The following describes two proteins that form a bound complex.

Sequence of protein 2:
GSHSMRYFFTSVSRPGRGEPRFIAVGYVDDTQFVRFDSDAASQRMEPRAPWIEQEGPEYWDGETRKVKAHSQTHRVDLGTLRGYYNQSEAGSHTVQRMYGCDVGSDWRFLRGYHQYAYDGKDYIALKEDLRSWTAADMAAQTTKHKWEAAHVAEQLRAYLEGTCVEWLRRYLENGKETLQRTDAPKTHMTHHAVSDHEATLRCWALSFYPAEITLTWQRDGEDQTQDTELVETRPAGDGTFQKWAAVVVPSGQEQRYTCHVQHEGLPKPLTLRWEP

Residue-level contacts at the interface:
Residue L156 in protein 2 is in contact with residue I5 in protein 1 (closest heavy-atom distance 3.9 Å).
Residue K146 in protein 2 is in contact with residue V10 in protein 1 (closest heavy-atom distance 3.2 Å).
Residue T73 in protein 2 is in contact with residue I7 in protein 1 (closest heavy-atom distance 3.7 Å).
Residue V76 in protein 2 contacts residue P9 in protein 1 (closest heavy-atom distance 4.0 Å).
Residue T73 in protein 2 is in contact with residue P9 in protein 1 (closest heavy-atom distance 3.6 Å).
Residue Y84 in protein 2 interacts with residue V10 in protein 1 (closest heavy-atom distance 3.1 Å).
Residue H114 in protein 2 interacts with residue G6 in protein 1 (closest heavy-atom distance 4.8 Å).
Residue E63 in protein 2 is in contact with residue M1 in protein 1 (closest heavy-atom distance 3.2 Å).
Residue W167 in protein 2 contacts residue M1 in protein 1 (closest heavy-atom distance 3.4 Å).
Residue H70 in protein 2 contacts residue T2 in protein 1 (closest heavy-atom distance 4.0 Å).
Residue Y159 in protein 2 is in contact with residue T2 in protein 1 (closest heavy-atom distance 3.7 Å).
Residue Y99 in protein 2 contacts residue I7 in protein 1 (closest heavy-atom distance 4.0 Å).
Residue T163 in protein 2 contacts residue M1 in protein 1 (closest heavy-atom distance 4.2 Å).
Residue Y59 in protein 2 interacts with residue M1 in protein 1 (closest heavy-atom distance 4.5 Å).
Residue M5 in protein 2 is in contact with residue M1 in protein 1 (closest heavy-atom distance 3.8 Å).
Residue W147 in protein 2 is in contact with residue P9 in protein 1 (closest heavy-atom distance 3.4 Å).
Residue Y159 in protein 2 is in contact with residue I5 in protein 1 (closest heavy-atom distance 4.2 Å).
Residue T73 in protein 2 contacts residue L8 in protein 1 (closest heavy-atom distance 3.6 Å).
Residue Y116 in protein 2 interacts with residue V10 in protein 1 (closest heavy-atom distance 3.6 Å).
Residue Y159 in protein 2 contacts residue S3 in protein 1 (closest heavy-atom distance 3.4 Å).
Residue L81 in protein 2 is in contact with residue V10 in protein 1 (closest heavy-atom distance 3.8 Å).
Residue R97 in protein 2 interacts with residue I7 in protein 1 (closest heavy-atom distance 3.8 Å).
Residue K66 in protein 2 contacts residue T2 in protein 1 (closest heavy-atom distance 2.7 Å).
Residue Y99 in protein 2 interacts with residue S3 in protein 1 (closest heavy-atom distance 2.9 Å).
Residue V152 in protein 2 interacts with residue G6 in protein 1 (closest heavy-atom distance 3.5 Å).
Residue W147 in protein 2 is in contact with residue L8 in protein 1 (closest heavy-atom distance 3.6 Å).
Residue L156 in protein 2 contacts residue G6 in protein 1 (closest heavy-atom distance 3.4 Å).
Residue Y7 in protein 2 is in contact with residue T2 in protein 1 (closest heavy-atom distance 3.6 Å).
Residue T143 in protein 2 interacts with residue V10 in protein 1 (closest heavy-atom distance 2.7 Å).
Residue H70 in protein 2 contacts residue S3 in protein 1 (closest heavy-atom distance 3.3 Å).
Residue V67 in protein 2 interacts with residue T2 in protein 1 (closest heavy-atom distance 4.6 Å).
Residue W147 in protein 2 contacts residue V10 in protein 1 (closest heavy-atom distance 4.0 Å).
Residue A150 in protein 2 interacts with residue L8 in protein 1 (closest heavy-atom distance 3.6 Å).
Residue V152 in protein 2 interacts with residue L8 in protein 1 (closest heavy-atom distance 3.9 Å).
Residue Y123 in protein 2 is in contact with residue V10 in protein 1 (closest heavy-atom distance 4.3 Å).
Residue D77 in protein 2 contacts residue L8 in protein 1 (closest heavy-atom distance 4.5 Å).
Residue K146 in protein 2 is in contact with residue P9 in protein 1 (closest heavy-atom distance 4.2 Å).
Residue L156 in protein 2 is in contact with residue I7 in protein 1 (closest heavy-atom distance 3.9 Å).
Residue H114 in protein 2 is in contact with residue I7 in protein 1 (closest heavy-atom distance 4.5 Å).
Residue L156 in protein 2 contacts residue S3 in protein 1 (closest heavy-atom distance 4.9 Å).
Residue D77 in protein 2 is in contact with residue V10 in protein 1 (closest heavy-atom distance 2.7 Å).
Residue Y159 in protein 2 contacts residue M1 in protein 1 (closest heavy-atom distance 2.6 Å).
Residue Q155 in protein 2 interacts with residue G6 in protein 1 (closest heavy-atom distance 3.1 Å).
Residue K66 in protein 2 contacts residue M1 in protein 1 (closest heavy-atom distance 3.6 Å).
Residue Q155 in protein 2 interacts with residue L8 in protein 1 (closest heavy-atom distance 4.5 Å).
Residue H70 in protein 2 is in contact with residue I7 in protein 1 (closest heavy-atom distance 3.9 Å).
Residue M45 in protein 2 interacts with residue T2 in protein 1 (closest heavy-atom distance 4.2 Å).
Residue K66 in protein 2 contacts residue A4 in protein 1 (closest heavy-atom distance 3.7 Å).
Residue Y171 in protein 2 is in contact with residue M1 in protein 1 (closest heavy-atom distance 3.3 Å).
Residue K66 in protein 2 is in contact with residue S3 in protein 1 (closest heavy-atom distance 4.0 Å).
Residue E63 in protein 2 interacts with residue T2 in protein 1 (closest heavy-atom distance 2.9 Å).
Residue Q155 in protein 2 interacts with residue I5 in protein 1 (closest heavy-atom distance 3.3 Å).
Residue Y99 in protein 2 contacts residue T2 in protein 1 (closest heavy-atom distance 3.5 Å).
Residue D77 in protein 2 interacts with residue P9 in protein 1 (closest heavy-atom distance 3.2 Å).
Residue F9 in protein 2 interacts with residue T2 in protein 1 (closest heavy-atom distance 4.1 Å).
Residue Y7 in protein 2 contacts residue M1 in protein 1 (closest heavy-atom distance 3.1 Å).
Residue T80 in protein 2 is in contact with residue V10 in protein 1 (closest heavy-atom distance 3.4 Å).
Residue R97 in protein 2 is in contact with residue L8 in protein 1 (closest heavy-atom distance 3.7 Å).

Sequence of protein 1:
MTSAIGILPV